Sequence of the second protein:
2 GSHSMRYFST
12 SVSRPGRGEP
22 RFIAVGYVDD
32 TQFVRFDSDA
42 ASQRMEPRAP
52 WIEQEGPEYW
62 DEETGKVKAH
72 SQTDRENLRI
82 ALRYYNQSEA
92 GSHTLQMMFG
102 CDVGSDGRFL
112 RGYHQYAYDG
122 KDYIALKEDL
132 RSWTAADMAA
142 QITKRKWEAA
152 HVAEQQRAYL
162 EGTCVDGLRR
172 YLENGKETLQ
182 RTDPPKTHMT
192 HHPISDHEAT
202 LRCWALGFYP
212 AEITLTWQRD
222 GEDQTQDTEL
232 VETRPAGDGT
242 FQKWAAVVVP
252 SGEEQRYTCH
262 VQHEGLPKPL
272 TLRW

This data describes a binding interaction between two proteins.

Sequence of the first protein:
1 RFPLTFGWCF

Contacts between the two chains:
Residue T74 in the second protein is in contact with residue F6 in the first protein (closest heavy-atom distance 4.6 Å).
Residue G168 in the second protein contacts residue R1 in the first protein (closest heavy-atom distance 4.6 Å).
Residue I143 in the second protein interacts with residue F10 in the first protein (closest heavy-atom distance 4.7 Å).
Residue E64 in the second protein contacts residue R1 in the first protein (closest heavy-atom distance 3.0 Å).
Residue T164 in the second protein is in contact with residue R1 in the first protein (closest heavy-atom distance 4.2 Å).
Residue F100 in the second protein contacts residue W8 in the first protein (closest heavy-atom distance 3.7 Å).
Residue M98 in the second protein is in contact with residue W8 in the first protein (closest heavy-atom distance 3.7 Å).
Residue V153 in the second protein is in contact with residue W8 in the first protein (closest heavy-atom distance 4.2 Å).
Residue Q157 in the second protein is in contact with residue W8 in the first protein (closest heavy-atom distance 3.0 Å).
Residue K147 in the second protein interacts with residue C9 in the first protein (closest heavy-atom distance 4.5 Å).
Residue M46 in the second protein contacts residue F2 in the first protein (closest heavy-atom distance 4.1 Å).
Residue Y117 in the second protein interacts with residue W8 in the first protein (closest heavy-atom distance 3.5 Å).
Residue N78 in the second protein is in contact with residue C9 in the first protein (closest heavy-atom distance 3.7 Å).
Residue E63 in the second protein is in contact with residue R1 in the first protein (closest heavy-atom distance 3.5 Å).
Residue V153 in the second protein contacts residue G7 in the first protein (closest heavy-atom distance 3.9 Å).
Residue V68 in the second protein interacts with residue F2 in the first protein (closest heavy-atom distance 3.8 Å).
Residue S10 in the second protein contacts residue F2 in the first protein (closest heavy-atom distance 4.7 Å).
Residue T144 in the second protein contacts residue C9 in the first protein (closest heavy-atom distance 3.9 Å).
Residue T74 in the second protein interacts with residue C9 in the first protein (closest heavy-atom distance 4.6 Å).
Residue K67 in the second protein contacts residue L4 in the first protein (closest heavy-atom distance 3.5 Å).
Residue I81 in the second protein contacts residue F10 in the first protein (closest heavy-atom distance 3.8 Å).
Residue L96 in the second protein is in contact with residue F10 in the first protein (closest heavy-atom distance 3.9 Å).
Residue Y85 in the second protein interacts with residue F10 in the first protein (closest heavy-atom distance 2.7 Å).
Residue Y160 in the second protein contacts residue L4 in the first protein (closest heavy-atom distance 3.9 Å).
Residue K67 in the second protein contacts residue T5 in the first protein (closest heavy-atom distance 4.8 Å).
Residue W148 in the second protein contacts residue F10 in the first protein (closest heavy-atom distance 4.2 Å).
Residue K67 in the second protein is in contact with residue P3 in the first protein (closest heavy-atom distance 3.9 Å).
Residue Y117 in the second protein interacts with residue F10 in the first protein (closest heavy-atom distance 3.9 Å).
Residue K67 in the second protein is in contact with residue R1 in the first protein (closest heavy-atom distance 3.6 Å).
Residue Y160 in the second protein interacts with residue R1 in the first protein (closest heavy-atom distance 3.3 Å).
Residue Y60 in the second protein interacts with residue R1 in the first protein (closest heavy-atom distance 3.2 Å).
Residue Y8 in the second protein interacts with residue F2 in the first protein (closest heavy-atom distance 3.5 Å).
Residue Q157 in the second protein contacts residue L4 in the first protein (closest heavy-atom distance 3.5 Å).
Residue H115 in the second protein contacts residue W8 in the first protein (closest heavy-atom distance 3.2 Å).
Residue A82 in the second protein is in contact with residue F10 in the first protein (closest heavy-atom distance 4.5 Å).
Residue K147 in the second protein is in contact with residue F10 in the first protein (closest heavy-atom distance 2.9 Å).
Residue Y160 in the second protein is in contact with residue F2 in the first protein (closest heavy-atom distance 3.0 Å).
Residue Y160 in the second protein is in contact with residue P3 in the first protein (closest heavy-atom distance 3.9 Å).
Residue Y172 in the second protein interacts with residue R1 in the first protein (closest heavy-atom distance 2.6 Å).
Residue W148 in the second protein is in contact with residue C9 in the first protein (closest heavy-atom distance 2.6 Å).
Residue F100 in the second protein contacts residue P3 in the first protein (closest heavy-atom distance 3.7 Å).
Residue T74 in the second protein contacts residue T5 in the first protein (closest heavy-atom distance 3.9 Å).
Residue M98 in the second protein is in contact with residue F2 in the first protein (closest heavy-atom distance 4.2 Å).
Residue E64 in the second protein interacts with residue F2 in the first protein (closest heavy-atom distance 2.8 Å).
Residue Y8 in the second protein interacts with residue R1 in the first protein (closest heavy-atom distance 2.8 Å).
Residue M98 in the second protein interacts with residue P3 in the first protein (closest heavy-atom distance 4.6 Å).
Residue K67 in the second protein is in contact with residue F2 in the first protein (closest heavy-atom distance 3.0 Å).
Residue T74 in the second protein contacts residue W8 in the first protein (closest heavy-atom distance 3.6 Å).
Residue W148 in the second protein is in contact with residue G7 in the first protein (closest heavy-atom distance 4.0 Å).
Residue H71 in the second protein interacts with residue F2 in the first protein (closest heavy-atom distance 3.6 Å).
Residue M6 in the second protein contacts residue R1 in the first protein (closest heavy-atom distance 4.3 Å).
Residue N78 in the second protein interacts with residue F10 in the first protein (closest heavy-atom distance 2.9 Å).
Residue Y8 in the second protein is in contact with residue P3 in the first protein (closest heavy-atom distance 4.2 Å).
Residue Y124 in the second protein interacts with residue F10 in the first protein (closest heavy-atom distance 3.5 Å).
Residue T144 in the second protein is in contact with residue F10 in the first protein (closest heavy-atom distance 2.7 Å).
Residue H71 in the second protein is in contact with residue T5 in the first protein (closest heavy-atom distance 3.2 Å).
Residue A25 in the second protein interacts with residue F2 in the first protein (closest heavy-atom distance 4.2 Å).
Residue H71 in the second protein contacts residue W8 in the first protein (closest heavy-atom distance 4.3 Å).
Residue W148 in the second protein is in contact with residue W8 in the first protein (closest heavy-atom distance 4.0 Å).
Residue N78 in the second protein is in contact with residue W8 in the first protein (closest heavy-atom distance 3.2 Å).